The following describes two proteins that form a bound complex.

Sequence of the second protein:
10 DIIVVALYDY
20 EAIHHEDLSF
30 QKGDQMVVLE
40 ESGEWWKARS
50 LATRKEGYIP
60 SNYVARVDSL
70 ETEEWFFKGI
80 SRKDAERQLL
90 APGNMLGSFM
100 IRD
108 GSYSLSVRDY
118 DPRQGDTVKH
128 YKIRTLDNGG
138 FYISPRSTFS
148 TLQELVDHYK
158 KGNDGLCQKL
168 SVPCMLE

Contacts between the two chains:
Residue N135 in the second protein is in contact with residue D67 in the first protein (closest heavy-atom distance 4.1 Å).
Residue N135 in the second protein contacts residue F65 in the first protein (closest heavy-atom distance 3.7 Å).
Residue S147 in the second protein interacts with residue L20 in the first protein (closest heavy-atom distance 3.6 Å).
Residue F146 in the second protein contacts residue L20 in the first protein (closest heavy-atom distance 3.7 Å).
Residue S147 in the second protein is in contact with residue Y59 in the first protein (closest heavy-atom distance 4.8 Å).
Residue E20 in the second protein contacts residue R49 in the first protein (closest heavy-atom distance 3.0 Å).
Residue T145 in the second protein contacts residue L20 in the first protein (closest heavy-atom distance 3.6 Å).

Sequence of the first protein:
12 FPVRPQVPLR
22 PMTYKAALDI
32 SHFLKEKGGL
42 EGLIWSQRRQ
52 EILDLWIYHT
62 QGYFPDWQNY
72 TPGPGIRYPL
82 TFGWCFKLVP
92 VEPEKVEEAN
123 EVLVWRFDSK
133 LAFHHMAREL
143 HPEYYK